Residue-level contacts at the interface:
Residue Y308 in protein 2 is in contact with residue G12 in protein 1 (closest heavy-atom distance 3.6 Å).
Residue A304 in protein 2 is in contact with residue E11 in protein 1 (closest heavy-atom distance 4.5 Å).
Residue I305 in protein 2 interacts with residue E11 in protein 1 (closest heavy-atom distance 3.9 Å).
Residue I305 in protein 2 is in contact with residue G12 in protein 1 (closest heavy-atom distance 4.9 Å).
Residue Y308 in protein 2 is in contact with residue F28 in protein 1 (closest heavy-atom distance 3.5 Å).
Residue A304 in protein 2 contacts residue G12 in protein 1 (closest heavy-atom distance 3.6 Å).
Residue V312 in protein 2 interacts with residue F28 in protein 1 (closest heavy-atom distance 4.2 Å).
Residue H311 in protein 2 contacts residue F28 in protein 1 (closest heavy-atom distance 4.3 Å).
Residue A304 in protein 2 interacts with residue M13 in protein 1 (closest heavy-atom distance 3.7 Å).

Sequence of protein 2:
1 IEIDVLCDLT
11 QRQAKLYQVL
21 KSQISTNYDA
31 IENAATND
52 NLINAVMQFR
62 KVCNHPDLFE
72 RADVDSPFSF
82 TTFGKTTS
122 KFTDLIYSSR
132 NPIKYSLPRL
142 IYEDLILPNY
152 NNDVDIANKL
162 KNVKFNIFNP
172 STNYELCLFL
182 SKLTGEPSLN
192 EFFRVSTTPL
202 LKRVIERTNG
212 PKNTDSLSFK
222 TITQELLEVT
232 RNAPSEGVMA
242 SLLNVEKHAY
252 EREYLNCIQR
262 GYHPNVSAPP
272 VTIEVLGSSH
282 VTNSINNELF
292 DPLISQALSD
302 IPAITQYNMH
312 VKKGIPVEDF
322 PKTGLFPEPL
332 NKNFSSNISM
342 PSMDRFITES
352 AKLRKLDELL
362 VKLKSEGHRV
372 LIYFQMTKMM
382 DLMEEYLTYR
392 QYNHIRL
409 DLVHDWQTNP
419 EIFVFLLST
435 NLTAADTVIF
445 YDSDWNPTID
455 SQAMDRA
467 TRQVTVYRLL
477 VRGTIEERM

Sequence of protein 1:
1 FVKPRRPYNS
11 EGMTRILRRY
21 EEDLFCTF

These two protein chains interact to form a complex.